Residue-level contacts at the interface:
Residue V274 in protein 2 interacts with residue A1 in protein 1 (closest heavy-atom distance 3.5 Å).
Residue L183 in protein 2 is in contact with residue V3 in protein 1 (closest heavy-atom distance 3.9 Å).
Residue T171 in protein 2 contacts residue N8 in protein 1 (closest heavy-atom distance 3.4 Å).
Residue L172 in protein 2 is in contact with residue N8 in protein 1 (closest heavy-atom distance 2.7 Å).
Residue T275 in protein 2 contacts residue A1 in protein 1 (closest heavy-atom distance 3.6 Å).
Residue R166 in protein 2 contacts residue A1 in protein 1 (closest heavy-atom distance 3.4 Å).
Residue I271 in protein 2 interacts with residue I5 in protein 1 (closest heavy-atom distance 3.5 Å).
Residue T169 in protein 2 interacts with residue N8 in protein 1 (closest heavy-atom distance 3.3 Å).
Residue S270 in protein 2 is in contact with residue I5 in protein 1 (closest heavy-atom distance 3.3 Å).
Residue V170 in protein 2 interacts with residue N8 in protein 1 (closest heavy-atom distance 3.0 Å).
Residue V274 in protein 2 contacts residue D2 in protein 1 (closest heavy-atom distance 2.8 Å).
Residue D174 in protein 2 interacts with residue V12 in protein 1 (closest heavy-atom distance 3.5 Å).
Residue A165 in protein 2 interacts with residue V3 in protein 1 (closest heavy-atom distance 3.3 Å).
Residue Q269 in protein 2 contacts residue V7 in protein 1 (closest heavy-atom distance 3.2 Å).
Residue S270 in protein 2 interacts with residue V7 in protein 1 (closest heavy-atom distance 2.9 Å).
Residue I272 in protein 2 interacts with residue T4 in protein 1 (closest heavy-atom distance 3.5 Å).
Residue V170 in protein 2 interacts with residue T6 in protein 1 (closest heavy-atom distance 3.0 Å).
Residue G273 in protein 2 interacts with residue A1 in protein 1 (closest heavy-atom distance 3.8 Å).
Residue I271 in protein 2 interacts with residue T6 in protein 1 (closest heavy-atom distance 3.6 Å).
Residue D167 in protein 2 interacts with residue T4 in protein 1 (closest heavy-atom distance 3.6 Å).
Residue A265 in protein 2 is in contact with residue V11 in protein 1 (closest heavy-atom distance 3.2 Å).
Residue A254 in protein 2 interacts with residue V7 in protein 1 (closest heavy-atom distance 3.9 Å).
Residue V170 in protein 2 contacts residue V7 in protein 1 (closest heavy-atom distance 3.6 Å).
Residue V274 in protein 2 is in contact with residue I5 in protein 1 (closest heavy-atom distance 3.9 Å).
Residue G273 in protein 2 contacts residue V3 in protein 1 (closest heavy-atom distance 3.5 Å).
Residue V168 in protein 2 interacts with residue T4 in protein 1 (closest heavy-atom distance 3.3 Å).
Residue L172 in protein 2 interacts with residue G9 in protein 1 (closest heavy-atom distance 4.0 Å).
Residue V268 in protein 2 contacts residue G9 in protein 1 (closest heavy-atom distance 2.7 Å).
Residue F276 in protein 2 is in contact with residue D2 in protein 1 (closest heavy-atom distance 2.8 Å).
Residue V268 in protein 2 contacts residue N8 in protein 1 (closest heavy-atom distance 3.4 Å).
Residue Q269 in protein 2 contacts residue T6 in protein 1 (closest heavy-atom distance 3.9 Å).
Residue I272 in protein 2 is in contact with residue V3 in protein 1 (closest heavy-atom distance 4.0 Å).
Residue A163 in protein 2 interacts with residue V3 in protein 1 (closest heavy-atom distance 3.7 Å).
Residue R166 in protein 2 interacts with residue V3 in protein 1 (closest heavy-atom distance 3.7 Å).
Residue V263 in protein 2 interacts with residue V11 in protein 1 (closest heavy-atom distance 3.9 Å).
Residue R166 in protein 2 contacts residue T4 in protein 1 (closest heavy-atom distance 3.0 Å).
Residue V168 in protein 2 interacts with residue I5 in protein 1 (closest heavy-atom distance 3.4 Å).
Residue T264 in protein 2 is in contact with residue V11 in protein 1 (closest heavy-atom distance 3.7 Å).
Residue V168 in protein 2 interacts with residue T6 in protein 1 (closest heavy-atom distance 3.1 Å).
Residue D174 in protein 2 interacts with residue K10 in protein 1 (closest heavy-atom distance 3.3 Å).
Residue V274 in protein 2 is in contact with residue V3 in protein 1 (closest heavy-atom distance 2.5 Å).
Residue V268 in protein 2 is in contact with residue V7 in protein 1 (closest heavy-atom distance 3.5 Å).
Residue G266 in protein 2 interacts with residue V11 in protein 1 (closest heavy-atom distance 2.9 Å).
Residue Y175 in protein 2 interacts with residue K10 in protein 1 (closest heavy-atom distance 3.2 Å).
Residue I272 in protein 2 is in contact with residue I5 in protein 1 (closest heavy-atom distance 2.5 Å).
Residue G266 in protein 2 interacts with residue K10 in protein 1 (closest heavy-atom distance 3.5 Å).
Residue Y256 in protein 2 contacts residue G9 in protein 1 (closest heavy-atom distance 3.2 Å).
Residue V223 in protein 2 interacts with residue V7 in protein 1 (closest heavy-atom distance 3.5 Å).
Residue N267 in protein 2 contacts residue G9 in protein 1 (closest heavy-atom distance 3.8 Å).
Residue Y175 in protein 2 contacts residue V11 in protein 1 (closest heavy-atom distance 3.7 Å).
Residue F276 in protein 2 is in contact with residue V3 in protein 1 (closest heavy-atom distance 4.0 Å).
Residue I271 in protein 2 interacts with residue T4 in protein 1 (closest heavy-atom distance 3.5 Å).
Residue L183 in protein 2 is in contact with residue I5 in protein 1 (closest heavy-atom distance 4.0 Å).
Residue S270 in protein 2 interacts with residue T6 in protein 1 (closest heavy-atom distance 3.6 Å).
Residue R166 in protein 2 contacts residue D2 in protein 1 (closest heavy-atom distance 3.5 Å).
Residue T275 in protein 2 is in contact with residue D2 in protein 1 (closest heavy-atom distance 3.5 Å).
Residue T169 in protein 2 is in contact with residue T6 in protein 1 (closest heavy-atom distance 3.4 Å).
Residue Y256 in protein 2 interacts with residue K10 in protein 1 (closest heavy-atom distance 3.1 Å).
Residue Q269 in protein 2 interacts with residue N8 in protein 1 (closest heavy-atom distance 3.4 Å).
Residue L172 in protein 2 interacts with residue V7 in protein 1 (closest heavy-atom distance 3.5 Å).

Sequence of protein 1:
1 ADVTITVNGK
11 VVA

Sequence of protein 2:
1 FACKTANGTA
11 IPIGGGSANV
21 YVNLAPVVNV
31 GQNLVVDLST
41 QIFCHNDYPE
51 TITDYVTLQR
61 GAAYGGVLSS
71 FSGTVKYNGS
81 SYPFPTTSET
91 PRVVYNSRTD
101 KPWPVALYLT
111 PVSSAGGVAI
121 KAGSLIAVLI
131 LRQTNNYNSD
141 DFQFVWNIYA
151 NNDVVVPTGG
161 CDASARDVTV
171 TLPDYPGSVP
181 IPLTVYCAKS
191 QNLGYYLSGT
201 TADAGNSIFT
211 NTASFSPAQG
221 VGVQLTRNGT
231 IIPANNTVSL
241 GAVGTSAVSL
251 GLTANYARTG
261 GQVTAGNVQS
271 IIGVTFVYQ

This data describes a binding interaction between two proteins.